Interface contacts:
Residue G97 in the first protein interacts with residue I6 in the second protein (closest heavy-atom distance 3.4 Å).
Residue V96 in the first protein contacts residue W5 in the second protein (closest heavy-atom distance 3.2 Å).
Residue E30 in the first protein interacts with residue Q8 in the second protein (closest heavy-atom distance 2.7 Å).
Residue E30 in the first protein interacts with residue I6 in the second protein (closest heavy-atom distance 4.5 Å).
Residue V96 in the first protein interacts with residue I6 in the second protein (closest heavy-atom distance 2.8 Å).
Residue Y95 in the first protein interacts with residue W5 in the second protein (closest heavy-atom distance 3.9 Å).
Residue G97 in the first protein is in contact with residue W5 in the second protein (closest heavy-atom distance 3.5 Å).
Residue V96 in the first protein is in contact with residue M4 in the second protein (closest heavy-atom distance 4.0 Å).
Residue N98 in the first protein interacts with residue T7 in the second protein (closest heavy-atom distance 2.8 Å).
Residue M27 in the first protein interacts with residue Q8 in the second protein (closest heavy-atom distance 4.8 Å).
Residue H29 in the first protein interacts with residue Q8 in the second protein (closest heavy-atom distance 4.9 Å).
Residue N98 in the first protein is in contact with residue I6 in the second protein (closest heavy-atom distance 4.7 Å).
Residue G97 in the first protein is in contact with residue T7 in the second protein (closest heavy-atom distance 3.8 Å).
Residue Y95 in the first protein contacts residue Q8 in the second protein (closest heavy-atom distance 3.5 Å).
Residue N28 in the first protein contacts residue Q8 in the second protein (closest heavy-atom distance 2.8 Å).
Residue G100 in the first protein contacts residue W5 in the second protein (closest heavy-atom distance 4.1 Å).

Sequence of the first protein:
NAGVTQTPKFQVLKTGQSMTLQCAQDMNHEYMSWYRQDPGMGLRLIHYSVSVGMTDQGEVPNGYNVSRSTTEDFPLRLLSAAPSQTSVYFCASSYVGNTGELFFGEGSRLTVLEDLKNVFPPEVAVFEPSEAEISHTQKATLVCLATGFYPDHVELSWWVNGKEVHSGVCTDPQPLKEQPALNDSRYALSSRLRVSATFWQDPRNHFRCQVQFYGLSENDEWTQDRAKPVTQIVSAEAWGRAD

These two protein chains interact to form a complex.

Sequence of the second protein:
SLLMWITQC